Interface contacts:
Residue E230 in protein 1 interacts with residue R389 in protein 2 (closest heavy-atom distance 2.9 Å).
Residue N112 in protein 1 is in contact with residue N355 in protein 2 (closest heavy-atom distance 3.2 Å).
Residue E230 in protein 1 interacts with residue K3 in protein 2 (closest heavy-atom distance 3.6 Å).
Residue E230 in protein 1 is in contact with residue W399 in protein 2 (closest heavy-atom distance 3.4 Å).
Residue A298 in protein 1 interacts with residue A420 in protein 2 (closest heavy-atom distance 3.1 Å).
Residue M218 in protein 1 contacts residue L2 in protein 2 (closest heavy-atom distance 3.4 Å).
Residue Q111 in protein 1 interacts with residue K367 in protein 2 (closest heavy-atom distance 3.0 Å).
Residue K290 in protein 1 interacts with residue D379 in protein 2 (closest heavy-atom distance 3.0 Å).
Residue I296 in protein 1 is in contact with residue C377 in protein 2 (closest heavy-atom distance 2.9 Å).
Residue V148 in protein 1 is in contact with residue A386 in protein 2 (closest heavy-atom distance 3.4 Å).
Residue K110 in protein 1 is in contact with residue E352 in protein 2 (closest heavy-atom distance 2.5 Å).
Residue N112 in protein 1 interacts with residue Y5 in protein 2 (closest heavy-atom distance 3.0 Å).
Residue M301 in protein 1 is in contact with residue E421 in protein 2 (closest heavy-atom distance 3.5 Å).
Residue D231 in protein 1 is in contact with residue R389 in protein 2 (closest heavy-atom distance 2.9 Å).
Residue K324 in protein 1 is in contact with residue K324 in protein 2 (closest heavy-atom distance 2.8 Å).
Residue A311 in protein 1 interacts with residue K327 in protein 2 (closest heavy-atom distance 3.4 Å).
Residue E307 in protein 1 is in contact with residue Y330 in protein 2 (closest heavy-atom distance 3.1 Å).
Residue R77 in protein 1 interacts with residue E383 in protein 2 (closest heavy-atom distance 3.2 Å).
Residue D108 in protein 1 is in contact with residue K374 in protein 2 (closest heavy-atom distance 3.0 Å).
Residue Q302 in protein 1 interacts with residue E421 in protein 2 (closest heavy-atom distance 3.2 Å).
Residue K324 in protein 1 contacts residue R326 in protein 2 (closest heavy-atom distance 2.9 Å).
Residue H215 in protein 1 interacts with residue L2 in protein 2 (closest heavy-atom distance 3.3 Å).
Residue S303 in protein 1 interacts with residue E421 in protein 2 (closest heavy-atom distance 2.8 Å).
Residue K132 in protein 1 contacts residue R372 in protein 2 (closest heavy-atom distance 3.3 Å).
Residue N112 in protein 1 is in contact with residue T401 in protein 2 (closest heavy-atom distance 3.1 Å).
Residue M218 in protein 1 interacts with residue L1 in protein 2 (closest heavy-atom distance 3.5 Å).
Residue S234 in protein 1 interacts with residue P382 in protein 2 (closest heavy-atom distance 3.6 Å).
Residue E229 in protein 1 is in contact with residue L1 in protein 2 (closest heavy-atom distance 2.8 Å).
Residue V293 in protein 1 is in contact with residue G373 in protein 2 (closest heavy-atom distance 3.3 Å).
Residue H126 in protein 1 is in contact with residue E403 in protein 2 (closest heavy-atom distance 2.9 Å).
Residue V233 in protein 1 is in contact with residue Y5 in protein 2 (closest heavy-atom distance 3.6 Å).
Residue E229 in protein 1 is in contact with residue L2 in protein 2 (closest heavy-atom distance 3.5 Å).
Residue Y127 in protein 1 contacts residue D408 in protein 2 (closest heavy-atom distance 2.6 Å).
Residue E307 in protein 1 interacts with residue Y422 in protein 2 (closest heavy-atom distance 3.6 Å).
Residue E124 in protein 1 contacts residue R354 in protein 2 (closest heavy-atom distance 3.0 Å).
Residue Y127 in protein 1 is in contact with residue V407 in protein 2 (closest heavy-atom distance 3.5 Å).
Residue S234 in protein 1 interacts with residue A386 in protein 2 (closest heavy-atom distance 3.6 Å).
Residue K110 in protein 1 contacts residue E403 in protein 2 (closest heavy-atom distance 3.2 Å).
Residue E124 in protein 1 interacts with residue E352 in protein 2 (closest heavy-atom distance 3.3 Å).
Residue Y134 in protein 1 contacts residue R372 in protein 2 (closest heavy-atom distance 3.6 Å).
Residue V148 in protein 1 is in contact with residue R389 in protein 2 (closest heavy-atom distance 3.6 Å).
Residue N76 in protein 1 contacts residue Y330 in protein 2 (closest heavy-atom distance 3.4 Å).
Residue E307 in protein 1 is in contact with residue R326 in protein 2 (closest heavy-atom distance 3.2 Å).
Residue V293 in protein 1 contacts residue K374 in protein 2 (closest heavy-atom distance 2.8 Å).
Residue E236 in protein 1 contacts residue P382 in protein 2 (closest heavy-atom distance 3.6 Å).
Residue Y127 in protein 1 is in contact with residue R372 in protein 2 (closest heavy-atom distance 3.4 Å).
Residue Q111 in protein 1 contacts residue T401 in protein 2 (closest heavy-atom distance 2.9 Å).
Residue S234 in protein 1 interacts with residue R389 in protein 2 (closest heavy-atom distance 2.4 Å).
Residue V293 in protein 1 is in contact with residue G376 in protein 2 (closest heavy-atom distance 2.7 Å).
Residue K110 in protein 1 interacts with residue N355 in protein 2 (closest heavy-atom distance 3.4 Å).
Residue G129 in protein 1 interacts with residue G373 in protein 2 (closest heavy-atom distance 3.3 Å).
Residue I190 in protein 1 interacts with residue D408 in protein 2 (closest heavy-atom distance 2.9 Å).
Residue F306 in protein 1 interacts with residue R326 in protein 2 (closest heavy-atom distance 3.1 Å).
Residue Y134 in protein 1 interacts with residue D408 in protein 2 (closest heavy-atom distance 2.6 Å).
Residue E229 in protein 1 contacts residue K3 in protein 2 (closest heavy-atom distance 2.9 Å).
Residue K150 in protein 1 contacts residue S393 in protein 2 (closest heavy-atom distance 3.3 Å).
Residue L237 in protein 1 contacts residue K374 in protein 2 (closest heavy-atom distance 3.4 Å).
Residue E236 in protein 1 is in contact with residue K367 in protein 2 (closest heavy-atom distance 3.4 Å).
Residue Y127 in protein 1 is in contact with residue G373 in protein 2 (closest heavy-atom distance 3.3 Å).
Residue V293 in protein 1 contacts residue S375 in protein 2 (closest heavy-atom distance 3.3 Å).

These two protein chains interact to form a complex.

Sequence of protein 1:
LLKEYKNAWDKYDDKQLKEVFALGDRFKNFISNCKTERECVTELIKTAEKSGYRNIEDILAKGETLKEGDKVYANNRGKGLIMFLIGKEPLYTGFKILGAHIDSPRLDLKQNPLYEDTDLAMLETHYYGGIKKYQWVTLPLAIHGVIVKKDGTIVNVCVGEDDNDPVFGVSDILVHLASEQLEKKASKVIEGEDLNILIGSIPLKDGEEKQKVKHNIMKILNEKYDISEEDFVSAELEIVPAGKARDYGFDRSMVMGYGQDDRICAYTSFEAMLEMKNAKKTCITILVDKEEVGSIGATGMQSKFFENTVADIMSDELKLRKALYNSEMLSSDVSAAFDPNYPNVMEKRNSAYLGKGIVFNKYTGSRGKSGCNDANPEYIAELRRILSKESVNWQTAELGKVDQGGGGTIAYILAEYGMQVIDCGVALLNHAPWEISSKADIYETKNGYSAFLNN

Sequence of protein 2:
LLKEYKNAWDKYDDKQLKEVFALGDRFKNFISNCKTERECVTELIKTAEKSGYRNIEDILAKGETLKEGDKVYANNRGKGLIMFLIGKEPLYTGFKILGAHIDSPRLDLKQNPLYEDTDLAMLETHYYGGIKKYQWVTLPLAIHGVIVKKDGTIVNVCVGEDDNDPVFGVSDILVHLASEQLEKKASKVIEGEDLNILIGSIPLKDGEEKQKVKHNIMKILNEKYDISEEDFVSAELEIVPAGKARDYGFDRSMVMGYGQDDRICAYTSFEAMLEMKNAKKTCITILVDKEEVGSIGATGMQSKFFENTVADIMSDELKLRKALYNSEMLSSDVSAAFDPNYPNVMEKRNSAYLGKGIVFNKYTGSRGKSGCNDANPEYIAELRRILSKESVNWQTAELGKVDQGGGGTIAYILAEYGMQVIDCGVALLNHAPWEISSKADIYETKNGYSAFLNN